Sequence of protein 2:
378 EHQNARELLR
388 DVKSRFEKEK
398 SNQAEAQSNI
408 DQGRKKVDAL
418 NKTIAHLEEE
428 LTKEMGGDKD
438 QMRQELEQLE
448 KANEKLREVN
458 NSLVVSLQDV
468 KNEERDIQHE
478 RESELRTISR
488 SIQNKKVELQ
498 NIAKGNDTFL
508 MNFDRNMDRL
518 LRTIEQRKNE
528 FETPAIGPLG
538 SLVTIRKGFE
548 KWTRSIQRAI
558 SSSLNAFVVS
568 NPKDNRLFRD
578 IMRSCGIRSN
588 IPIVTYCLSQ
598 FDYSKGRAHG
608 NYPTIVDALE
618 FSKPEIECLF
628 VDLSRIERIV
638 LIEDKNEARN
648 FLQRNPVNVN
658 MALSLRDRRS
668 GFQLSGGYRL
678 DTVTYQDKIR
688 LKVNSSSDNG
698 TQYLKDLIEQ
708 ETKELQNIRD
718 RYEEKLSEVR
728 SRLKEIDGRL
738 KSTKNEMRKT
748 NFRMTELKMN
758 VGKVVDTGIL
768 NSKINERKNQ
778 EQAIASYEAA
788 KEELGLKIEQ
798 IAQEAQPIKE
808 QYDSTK

Sequence of protein 1:
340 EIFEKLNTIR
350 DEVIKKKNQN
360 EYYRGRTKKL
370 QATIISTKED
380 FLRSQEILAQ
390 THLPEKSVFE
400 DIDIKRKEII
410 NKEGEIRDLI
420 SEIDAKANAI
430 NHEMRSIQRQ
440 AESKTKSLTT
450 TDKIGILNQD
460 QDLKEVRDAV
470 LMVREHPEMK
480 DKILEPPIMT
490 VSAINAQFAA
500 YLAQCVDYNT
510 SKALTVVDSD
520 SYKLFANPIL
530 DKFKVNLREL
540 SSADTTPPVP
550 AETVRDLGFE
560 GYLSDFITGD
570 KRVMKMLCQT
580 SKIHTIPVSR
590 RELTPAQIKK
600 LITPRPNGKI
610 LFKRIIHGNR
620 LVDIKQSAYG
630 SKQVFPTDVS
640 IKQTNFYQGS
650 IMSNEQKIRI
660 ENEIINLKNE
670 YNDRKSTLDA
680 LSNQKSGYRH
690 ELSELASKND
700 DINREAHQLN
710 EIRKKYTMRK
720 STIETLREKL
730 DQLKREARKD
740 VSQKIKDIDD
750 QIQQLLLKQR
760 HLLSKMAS

The following describes two proteins that form a bound complex.

Residue-level contacts at the interface:
Residue K570 in protein 2 contacts residue T593 in protein 1 (closest heavy-atom distance 3.1 Å).
Residue R472 in protein 2 contacts residue R434 in protein 1 (closest heavy-atom distance 2.9 Å).
Residue T764 in protein 2 contacts residue K714 in protein 1 (closest heavy-atom distance 3.5 Å).
Residue M756 in protein 2 contacts residue K404 in protein 1 (closest heavy-atom distance 2.9 Å).
Residue N587 in protein 2 contacts residue K641 in protein 1 (closest heavy-atom distance 3.4 Å).
Residue E384 in protein 2 is in contact with residue R349 in protein 1 (closest heavy-atom distance 3.1 Å).
Residue R573 in protein 2 interacts with residue H616 in protein 1 (closest heavy-atom distance 3.4 Å).
Residue R676 in protein 2 is in contact with residue L536 in protein 1 (closest heavy-atom distance 3.3 Å).
Residue V761 in protein 2 contacts residue E710 in protein 1 (closest heavy-atom distance 3.4 Å).
Residue K741 in protein 2 is in contact with residue R416 in protein 1 (closest heavy-atom distance 3.0 Å).
Residue V762 in protein 2 is in contact with residue K714 in protein 1 (closest heavy-atom distance 3.5 Å).
Residue Y593 in protein 2 is in contact with residue F634 in protein 1 (closest heavy-atom distance 2.9 Å).
Residue I584 in protein 2 is in contact with residue K641 in protein 1 (closest heavy-atom distance 3.1 Å).
Residue N572 in protein 2 is in contact with residue P594 in protein 1 (closest heavy-atom distance 3.4 Å).
Residue M751 in protein 2 is in contact with residue E412 in protein 1 (closest heavy-atom distance 2.9 Å).
Residue T592 in protein 2 contacts residue P635 in protein 1 (closest heavy-atom distance 3.2 Å).
Residue D629 in protein 2 interacts with residue K624 in protein 1 (closest heavy-atom distance 3.1 Å).
Residue L417 in protein 2 contacts residue K728 in protein 1 (closest heavy-atom distance 3.3 Å).
Residue Y593 in protein 2 interacts with residue K624 in protein 1 (closest heavy-atom distance 2.9 Å).
Residue P589 in protein 2 interacts with residue V638 in protein 1 (closest heavy-atom distance 3.5 Å).
Residue M756 in protein 2 interacts with residue R405 in protein 1 (closest heavy-atom distance 3.5 Å).
Residue Y593 in protein 2 interacts with residue T636 in protein 1 (closest heavy-atom distance 3.2 Å).
Residue R573 in protein 2 interacts with residue R619 in protein 1 (closest heavy-atom distance 3.1 Å).
Residue L677 in protein 2 contacts residue N535 in protein 1 (closest heavy-atom distance 2.7 Å).
Residue I590 in protein 2 contacts residue D637 in protein 1 (closest heavy-atom distance 2.8 Å).
Residue N572 in protein 2 contacts residue D637 in protein 1 (closest heavy-atom distance 3.3 Å).
Residue R573 in protein 2 contacts residue L592 in protein 1 (closest heavy-atom distance 2.7 Å).
Residue T592 in protein 2 contacts residue T636 in protein 1 (closest heavy-atom distance 3.3 Å).
Residue N469 in protein 2 interacts with residue R434 in protein 1 (closest heavy-atom distance 2.6 Å).
Residue R663 in protein 2 is in contact with residue D530 in protein 1 (closest heavy-atom distance 3.0 Å).
Residue E394 in protein 2 is in contact with residue N357 in protein 1 (closest heavy-atom distance 2.2 Å).
Residue K755 in protein 2 is in contact with residue R703 in protein 1 (closest heavy-atom distance 3.3 Å).
Residue I590 in protein 2 is in contact with residue T636 in protein 1 (closest heavy-atom distance 3.4 Å).
Residue Y675 in protein 2 contacts residue E538 in protein 1 (closest heavy-atom distance 3.0 Å).
Residue S672 in protein 2 is in contact with residue Y521 in protein 1 (closest heavy-atom distance 3.5 Å).
Residue Q597 in protein 2 interacts with residue Y628 in protein 1 (closest heavy-atom distance 3.2 Å).
Residue S586 in protein 2 interacts with residue S639 in protein 1 (closest heavy-atom distance 3.4 Å).
Residue T592 in protein 2 contacts residue F634 in protein 1 (closest heavy-atom distance 3.2 Å).
Residue K760 in protein 2 contacts residue E710 in protein 1 (closest heavy-atom distance 3.2 Å).
Residue L626 in protein 2 interacts with residue K624 in protein 1 (closest heavy-atom distance 3.4 Å).
Residue K413 in protein 2 contacts residue E735 in protein 1 (closest heavy-atom distance 2.9 Å).
Residue T752 in protein 2 contacts residue I408 in protein 1 (closest heavy-atom distance 3.3 Å).
Residue N748 in protein 2 is in contact with residue E412 in protein 1 (closest heavy-atom distance 2.4 Å).
Residue R454 in protein 2 contacts residue I419 in protein 1 (closest heavy-atom distance 3.0 Å).
Residue D678 in protein 2 is in contact with residue N508 in protein 1 (closest heavy-atom distance 2.9 Å).
Residue R576 in protein 2 is in contact with residue D637 in protein 1 (closest heavy-atom distance 2.7 Å).
Residue N587 in protein 2 is in contact with residue S639 in protein 1 (closest heavy-atom distance 3.1 Å).
Residue F598 in protein 2 interacts with residue Y628 in protein 1 (closest heavy-atom distance 3.3 Å).
Residue I766 in protein 2 is in contact with residue M717 in protein 1 (closest heavy-atom distance 3.2 Å).
Residue R387 in protein 2 contacts residue I353 in protein 1 (closest heavy-atom distance 3.4 Å).
Residue Q465 in protein 2 interacts with residue N430 in protein 1 (closest heavy-atom distance 2.9 Å).
Residue D577 in protein 2 interacts with residue R619 in protein 1 (closest heavy-atom distance 3.5 Å).
Residue F669 in protein 2 contacts residue N508 in protein 1 (closest heavy-atom distance 3.3 Å).
Residue R573 in protein 2 is in contact with residue E591 in protein 1 (closest heavy-atom distance 2.4 Å).
Residue R576 in protein 2 interacts with residue R619 in protein 1 (closest heavy-atom distance 3.1 Å).
Residue R676 in protein 2 is in contact with residue N535 in protein 1 (closest heavy-atom distance 3.5 Å).
Residue T679 in protein 2 interacts with residue N508 in protein 1 (closest heavy-atom distance 3.1 Å).
Residue I588 in protein 2 contacts residue S639 in protein 1 (closest heavy-atom distance 3.1 Å).
Residue M756 in protein 2 is in contact with residue I408 in protein 1 (closest heavy-atom distance 3.1 Å).
Residue K395 in protein 2 is in contact with residue N357 in protein 1 (closest heavy-atom distance 3.3 Å).